This data describes a binding interaction between two proteins.

Sequence of the first protein:
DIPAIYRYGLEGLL

Sequence of the second protein:
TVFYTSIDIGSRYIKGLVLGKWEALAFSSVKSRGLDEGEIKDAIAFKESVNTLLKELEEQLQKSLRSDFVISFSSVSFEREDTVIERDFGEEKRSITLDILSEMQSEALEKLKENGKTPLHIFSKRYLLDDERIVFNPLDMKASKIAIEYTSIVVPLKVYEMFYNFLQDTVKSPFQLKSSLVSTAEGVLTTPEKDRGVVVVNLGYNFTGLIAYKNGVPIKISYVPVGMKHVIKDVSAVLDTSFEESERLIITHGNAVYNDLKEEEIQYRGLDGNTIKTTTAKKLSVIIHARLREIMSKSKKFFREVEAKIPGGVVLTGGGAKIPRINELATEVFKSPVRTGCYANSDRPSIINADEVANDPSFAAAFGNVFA

Residue-level contacts at the interface:
Residue K308 in the second protein contacts residue R9 in the first protein (closest heavy-atom distance 4.4 Å).
Residue A300 in the second protein is in contact with residue I7 in the first protein (closest heavy-atom distance 3.5 Å).
Residue H240 in the second protein interacts with residue D3 in the first protein (closest heavy-atom distance 4.2 Å).
Residue E304 in the second protein interacts with residue Y10 in the first protein (closest heavy-atom distance 3.3 Å).
Residue D244 in the second protein interacts with residue A6 in the first protein (closest heavy-atom distance 2.9 Å).
Residue A247 in the second protein interacts with residue P5 in the first protein (closest heavy-atom distance 4.0 Å).
Residue D244 in the second protein is in contact with residue P5 in the first protein (closest heavy-atom distance 3.4 Å).
Residue E304 in the second protein contacts residue A6 in the first protein (closest heavy-atom distance 4.3 Å).
Residue H299 in the second protein interacts with residue L12 in the first protein (closest heavy-atom distance 4.2 Å).
Residue R301 in the second protein contacts residue P5 in the first protein (closest heavy-atom distance 4.1 Å).
Residue E304 in the second protein is in contact with residue R9 in the first protein (closest heavy-atom distance 1.9 Å).
Residue A300 in the second protein contacts residue L12 in the first protein (closest heavy-atom distance 4.0 Å).
Residue I297 in the second protein is in contact with residue I7 in the first protein (closest heavy-atom distance 3.9 Å).
Residue R301 in the second protein is in contact with residue A6 in the first protein (closest heavy-atom distance 3.5 Å).
Residue S307 in the second protein contacts residue Y10 in the first protein (closest heavy-atom distance 3.6 Å).
Residue V248 in the second protein contacts residue I7 in the first protein (closest heavy-atom distance 4.0 Å).
Residue V296 in the second protein interacts with residue I7 in the first protein (closest heavy-atom distance 3.7 Å).
Residue V296 in the second protein interacts with residue L15 in the first protein (closest heavy-atom distance 3.8 Å).
Residue D244 in the second protein interacts with residue I7 in the first protein (closest heavy-atom distance 4.6 Å).
Residue V296 in the second protein contacts residue L12 in the first protein (closest heavy-atom distance 3.8 Å).
Residue A300 in the second protein is in contact with residue A6 in the first protein (closest heavy-atom distance 3.5 Å).
Residue V248 in the second protein contacts residue L16 in the first protein (closest heavy-atom distance 3.6 Å).
Residue R301 in the second protein is in contact with residue D3 in the first protein (closest heavy-atom distance 3.0 Å).
Residue K292 in the second protein interacts with residue L15 in the first protein (closest heavy-atom distance 4.5 Å).
Residue I297 in the second protein is in contact with residue L16 in the first protein (closest heavy-atom distance 4.4 Å).
Residue A300 in the second protein is in contact with residue Y10 in the first protein (closest heavy-atom distance 3.9 Å).
Residue D244 in the second protein interacts with residue D3 in the first protein (closest heavy-atom distance 4.7 Å).
Residue K293 in the second protein is in contact with residue L15 in the first protein (closest heavy-atom distance 3.5 Å).
Residue R303 in the second protein interacts with residue Y10 in the first protein (closest heavy-atom distance 3.5 Å).
Residue Y268 in the second protein interacts with residue L15 in the first protein (closest heavy-atom distance 3.5 Å).
Residue V248 in the second protein contacts residue P5 in the first protein (closest heavy-atom distance 4.1 Å).
Residue D244 in the second protein is in contact with residue I4 in the first protein (closest heavy-atom distance 4.9 Å).
Residue K293 in the second protein interacts with residue L16 in the first protein (closest heavy-atom distance 3.5 Å).
Residue R301 in the second protein contacts residue R9 in the first protein (closest heavy-atom distance 3.6 Å).
Residue V248 in the second protein interacts with residue Y8 in the first protein (closest heavy-atom distance 4.1 Å).
Residue R301 in the second protein is in contact with residue I4 in the first protein (closest heavy-atom distance 3.9 Å).
Residue K243 in the second protein contacts residue D3 in the first protein (closest heavy-atom distance 3.5 Å).
Residue Y268 in the second protein contacts residue L12 in the first protein (closest heavy-atom distance 3.7 Å).